Sequence of the second protein:
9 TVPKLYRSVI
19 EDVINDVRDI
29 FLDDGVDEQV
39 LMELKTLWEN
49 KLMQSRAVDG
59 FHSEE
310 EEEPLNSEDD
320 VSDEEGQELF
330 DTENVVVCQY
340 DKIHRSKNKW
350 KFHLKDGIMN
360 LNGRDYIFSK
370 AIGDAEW

Contacts between the two chains:
Residue A1010 in the first protein contacts residue F329 in the second protein (closest heavy-atom distance 4.0 Å).
Residue D1003 in the first protein interacts with residue D330 in the second protein (closest heavy-atom distance 3.7 Å).
Residue L1006 in the first protein interacts with residue D330 in the second protein (closest heavy-atom distance 3.4 Å).
Residue L1006 in the first protein contacts residue L328 in the second protein (closest heavy-atom distance 3.7 Å).
Residue T1007 in the first protein is in contact with residue D330 in the second protein (closest heavy-atom distance 3.1 Å).
Residue A1010 in the first protein interacts with residue T331 in the second protein (closest heavy-atom distance 4.5 Å).
Residue A1010 in the first protein contacts residue D330 in the second protein (closest heavy-atom distance 4.2 Å).
Residue R1000 in the first protein interacts with residue V336 in the second protein (closest heavy-atom distance 5.0 Å).

Sequence of the first protein:
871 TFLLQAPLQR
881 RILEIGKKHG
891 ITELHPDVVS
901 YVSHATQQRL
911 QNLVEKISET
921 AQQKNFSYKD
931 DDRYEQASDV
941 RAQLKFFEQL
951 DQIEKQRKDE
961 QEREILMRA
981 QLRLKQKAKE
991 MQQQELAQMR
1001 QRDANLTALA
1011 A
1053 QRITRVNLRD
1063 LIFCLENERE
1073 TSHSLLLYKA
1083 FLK

This data describes a binding interaction between two proteins.